Sequence of the first protein:
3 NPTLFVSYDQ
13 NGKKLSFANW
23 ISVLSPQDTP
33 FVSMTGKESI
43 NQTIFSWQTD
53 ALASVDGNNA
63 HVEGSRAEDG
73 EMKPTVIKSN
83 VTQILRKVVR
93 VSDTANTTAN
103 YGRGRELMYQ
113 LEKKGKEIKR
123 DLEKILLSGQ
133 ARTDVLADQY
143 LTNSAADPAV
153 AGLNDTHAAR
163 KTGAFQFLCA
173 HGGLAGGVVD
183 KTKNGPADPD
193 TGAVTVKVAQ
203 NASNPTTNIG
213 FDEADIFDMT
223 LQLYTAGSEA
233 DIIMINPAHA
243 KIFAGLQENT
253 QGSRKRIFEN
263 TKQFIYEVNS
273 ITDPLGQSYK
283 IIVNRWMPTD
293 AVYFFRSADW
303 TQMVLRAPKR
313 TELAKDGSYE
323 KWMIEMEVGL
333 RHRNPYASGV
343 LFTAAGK

This data describes a binding interaction between two proteins.

Interface contacts:
Residue T227 in the second protein contacts residue R287 in the first protein (closest heavy-atom distance 3.4 Å).
Residue S56 in the second protein is in contact with residue R122 in the first protein (closest heavy-atom distance 3.1 Å).
Residue E73 in the second protein interacts with residue K116 in the first protein (closest heavy-atom distance 2.7 Å).
Residue K257 in the second protein is in contact with residue I259 in the first protein (closest heavy-atom distance 3.3 Å).
Residue G59 in the second protein contacts residue D123 in the first protein (closest heavy-atom distance 2.7 Å).
Residue Q44 in the second protein interacts with residue K16 in the first protein (closest heavy-atom distance 3.1 Å).
Residue V270 in the second protein contacts residue K264 in the first protein (closest heavy-atom distance 3.3 Å).
Residue D52 in the second protein interacts with residue Y111 in the first protein (closest heavy-atom distance 3.4 Å).
Residue M74 in the second protein contacts residue Q112 in the first protein (closest heavy-atom distance 3.3 Å).
Residue Y226 in the second protein interacts with residue R287 in the first protein (closest heavy-atom distance 3.4 Å).
Residue R162 in the second protein interacts with residue Y10 in the first protein (closest heavy-atom distance 3.0 Å).
Residue G254 in the second protein contacts residue K257 in the first protein (closest heavy-atom distance 2.2 Å).
Residue T274 in the second protein contacts residue F266 in the first protein (closest heavy-atom distance 3.0 Å).
Residue E269 in the second protein contacts residue K264 in the first protein (closest heavy-atom distance 2.9 Å).
Residue I259 in the second protein is in contact with residue E261 in the first protein (closest heavy-atom distance 3.1 Å).
Residue V137 in the second protein interacts with residue Y10 in the first protein (closest heavy-atom distance 3.4 Å).
Residue Q50 in the second protein interacts with residue S24 in the first protein (closest heavy-atom distance 3.3 Å).
Residue E65 in the second protein contacts residue R162 in the first protein (closest heavy-atom distance 2.5 Å).
Residue A147 in the second protein interacts with residue N13 in the first protein (closest heavy-atom distance 3.4 Å).
Residue N61 in the second protein contacts residue R88 in the first protein (closest heavy-atom distance 3.4 Å).
Residue G278 in the second protein interacts with residue E269 in the first protein (closest heavy-atom distance 3.4 Å).
Residue T51 in the second protein contacts residue S24 in the first protein (closest heavy-atom distance 3.3 Å).
Residue D157 in the second protein contacts residue L6 in the first protein (closest heavy-atom distance 3.3 Å).
Residue S255 in the second protein interacts with residue E250 in the first protein (closest heavy-atom distance 3.4 Å).
Residue A62 in the second protein contacts residue A161 in the first protein (closest heavy-atom distance 3.0 Å).
Residue A55 in the second protein is in contact with residue E119 in the first protein (closest heavy-atom distance 2.7 Å).
Residue S48 in the second protein is in contact with residue A20 in the first protein (closest heavy-atom distance 3.4 Å).
Residue P276 in the second protein interacts with residue Y268 in the first protein (closest heavy-atom distance 3.2 Å).
Residue A228 in the second protein interacts with residue L26 in the first protein (closest heavy-atom distance 3.2 Å).
Residue T274 in the second protein is in contact with residue E269 in the first protein (closest heavy-atom distance 3.2 Å).
Residue Q249 in the second protein is in contact with residue F260 in the first protein (closest heavy-atom distance 3.0 Å).
Residue S67 in the second protein is in contact with residue R88 in the first protein (closest heavy-atom distance 2.9 Å).
Residue M74 in the second protein is in contact with residue R92 in the first protein (closest heavy-atom distance 3.3 Å).
Residue K257 in the second protein is in contact with residue R258 in the first protein (closest heavy-atom distance 3.1 Å).
Residue E70 in the second protein contacts residue V90 in the first protein (closest heavy-atom distance 2.9 Å).
Residue Q249 in the second protein is in contact with residue Q265 in the first protein (closest heavy-atom distance 3.2 Å).
Residue P276 in the second protein is in contact with residue E269 in the first protein (closest heavy-atom distance 3.2 Å).
Residue G59 in the second protein is in contact with residue I127 in the first protein (closest heavy-atom distance 3.1 Å).
Residue S255 in the second protein is in contact with residue R258 in the first protein (closest heavy-atom distance 3.2 Å).
Residue G154 in the second protein is in contact with residue D11 in the first protein (closest heavy-atom distance 3.2 Å).
Residue K257 in the second protein is in contact with residue F260 in the first protein (closest heavy-atom distance 3.3 Å).
Residue S146 in the second protein is in contact with residue N13 in the first protein (closest heavy-atom distance 2.7 Å).
Residue N271 in the second protein is in contact with residue K264 in the first protein (closest heavy-atom distance 3.1 Å).
Residue S255 in the second protein is in contact with residue K257 in the first protein (closest heavy-atom distance 3.0 Å).
Residue S255 in the second protein interacts with residue N251 in the first protein (closest heavy-atom distance 2.9 Å).
Residue Q50 in the second protein contacts residue R105 in the first protein (closest heavy-atom distance 3.0 Å).
Residue S146 in the second protein contacts residue K15 in the first protein (closest heavy-atom distance 3.1 Å).
Residue T274 in the second protein is in contact with residue Y268 in the first protein (closest heavy-atom distance 3.4 Å).
Residue N336 in the second protein interacts with residue S24 in the first protein (closest heavy-atom distance 2.9 Å).
Residue R68 in the second protein contacts residue R88 in the first protein (closest heavy-atom distance 3.0 Å).
Residue V57 in the second protein interacts with residue D123 in the first protein (closest heavy-atom distance 3.2 Å).
Residue D58 in the second protein is in contact with residue D123 in the first protein (closest heavy-atom distance 2.6 Å).
Residue N156 in the second protein interacts with residue L6 in the first protein (closest heavy-atom distance 3.0 Å).
Residue R256 in the second protein is in contact with residue E250 in the first protein (closest heavy-atom distance 2.4 Å).
Residue N61 in the second protein contacts residue Q85 in the first protein (closest heavy-atom distance 2.9 Å).
Residue D52 in the second protein is in contact with residue V25 in the first protein (closest heavy-atom distance 3.3 Å).
Residue R335 in the second protein interacts with residue S24 in the first protein (closest heavy-atom distance 3.1 Å).
Residue D52 in the second protein interacts with residue K115 in the first protein (closest heavy-atom distance 3.3 Å).
Residue D52 in the second protein contacts residue S24 in the first protein (closest heavy-atom distance 2.8 Å).
Residue N61 in the second protein contacts residue L87 in the first protein (closest heavy-atom distance 3.0 Å).

Sequence of the second protein:
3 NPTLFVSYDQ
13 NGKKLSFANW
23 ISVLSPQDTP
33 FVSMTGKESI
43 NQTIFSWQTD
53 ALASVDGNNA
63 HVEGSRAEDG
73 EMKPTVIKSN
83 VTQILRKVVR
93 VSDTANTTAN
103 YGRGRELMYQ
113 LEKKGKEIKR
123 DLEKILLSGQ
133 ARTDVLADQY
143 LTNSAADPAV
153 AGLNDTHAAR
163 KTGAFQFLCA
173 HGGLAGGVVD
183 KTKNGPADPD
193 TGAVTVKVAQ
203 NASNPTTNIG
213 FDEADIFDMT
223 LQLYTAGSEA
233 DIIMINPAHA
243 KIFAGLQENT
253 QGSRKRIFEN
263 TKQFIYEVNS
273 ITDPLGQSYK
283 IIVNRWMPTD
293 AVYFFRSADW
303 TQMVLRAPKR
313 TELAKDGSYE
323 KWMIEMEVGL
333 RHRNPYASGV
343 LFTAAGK